Sequence of protein 2:
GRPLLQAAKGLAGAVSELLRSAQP

Residue-level contacts at the interface:
Residue A51 in protein 1 is in contact with residue A14 in protein 2 (closest heavy-atom distance 3.9 Å).
Residue A51 in protein 1 interacts with residue L11 in protein 2 (closest heavy-atom distance 3.6 Å).
Residue T9 in protein 1 is in contact with residue L5 in protein 2 (closest heavy-atom distance 4.0 Å).
Residue A47 in protein 1 contacts residue A14 in protein 2 (closest heavy-atom distance 4.1 Å).
Residue V48 in protein 1 is in contact with residue A14 in protein 2 (closest heavy-atom distance 3.6 Å).
Residue A37 in protein 1 interacts with residue P24 in protein 2 (closest heavy-atom distance 3.3 Å).
Residue T120 in protein 1 interacts with residue L11 in protein 2 (closest heavy-atom distance 3.4 Å).
Residue F127 in protein 1 interacts with residue G1 in protein 2 (closest heavy-atom distance 3.6 Å).
Residue P44 in protein 1 contacts residue S21 in protein 2 (closest heavy-atom distance 4.1 Å).
Residue I116 in protein 1 contacts residue L11 in protein 2 (closest heavy-atom distance 3.8 Å).
Residue L55 in protein 1 is in contact with residue A8 in protein 2 (closest heavy-atom distance 3.7 Å).
Residue N54 in protein 1 contacts residue A7 in protein 2 (closest heavy-atom distance 3.9 Å).
Residue S113 in protein 1 contacts residue L19 in protein 2 (closest heavy-atom distance 3.2 Å).
Residue V45 in protein 1 is in contact with residue L18 in protein 2 (closest heavy-atom distance 3.5 Å).
Residue I13 in protein 1 contacts residue K9 in protein 2 (closest heavy-atom distance 3.9 Å).
Residue I38 in protein 1 is in contact with residue P24 in protein 2 (closest heavy-atom distance 4.1 Å).
Residue F127 in protein 1 is in contact with residue L4 in protein 2 (closest heavy-atom distance 3.8 Å).
Residue I13 in protein 1 contacts residue A12 in protein 2 (closest heavy-atom distance 3.4 Å).
Residue H28 in protein 1 contacts residue P24 in protein 2 (closest heavy-atom distance 4.0 Å).
Residue T120 in protein 1 is in contact with residue A8 in protein 2 (closest heavy-atom distance 4.1 Å).
Residue L41 in protein 1 contacts residue L18 in protein 2 (closest heavy-atom distance 4.0 Å).
Residue M27 in protein 1 is in contact with residue Q23 in protein 2 (closest heavy-atom distance 3.9 Å).
Residue L41 in protein 1 contacts residue A22 in protein 2 (closest heavy-atom distance 4.0 Å).
Residue H23 in protein 1 interacts with residue Q23 in protein 2 (closest heavy-atom distance 3.7 Å).
Residue G59 in protein 1 contacts residue L4 in protein 2 (closest heavy-atom distance 3.8 Å).
Residue L41 in protein 1 interacts with residue S21 in protein 2 (closest heavy-atom distance 3.9 Å).
Residue M27 in protein 1 contacts residue P24 in protein 2 (closest heavy-atom distance 3.9 Å).
Residue I116 in protein 1 is in contact with residue V15 in protein 2 (closest heavy-atom distance 3.8 Å).
Residue V17 in protein 1 interacts with residue V15 in protein 2 (closest heavy-atom distance 4.0 Å).
Residue P44 in protein 1 interacts with residue L18 in protein 2 (closest heavy-atom distance 3.8 Å).
Residue I13 in protein 1 is in contact with residue L5 in protein 2 (closest heavy-atom distance 3.9 Å).
Residue I38 in protein 1 interacts with residue A22 in protein 2 (closest heavy-atom distance 3.5 Å).
Residue L109 in protein 1 contacts residue L18 in protein 2 (closest heavy-atom distance 4.0 Å).
Residue V17 in protein 1 is in contact with residue A12 in protein 2 (closest heavy-atom distance 3.6 Å).
Residue I21 in protein 1 interacts with residue L19 in protein 2 (closest heavy-atom distance 3.6 Å).
Residue D34 in protein 1 contacts residue P24 in protein 2 (closest heavy-atom distance 3.3 Å).
Residue L123 in protein 1 interacts with residue L4 in protein 2 (closest heavy-atom distance 3.6 Å).
Residue L109 in protein 1 is in contact with residue A22 in protein 2 (closest heavy-atom distance 3.5 Å).
Residue V17 in protein 1 contacts residue S16 in protein 2 (closest heavy-atom distance 3.9 Å).
Residue S12 in protein 1 contacts residue K9 in protein 2 (closest heavy-atom distance 3.4 Å).
Residue L124 in protein 1 contacts residue A8 in protein 2 (closest heavy-atom distance 4.0 Å).
Residue K36 in protein 1 is in contact with residue P24 in protein 2 (closest heavy-atom distance 3.9 Å).
Residue L55 in protein 1 contacts residue L11 in protein 2 (closest heavy-atom distance 3.6 Å).
Residue V48 in protein 1 contacts residue L11 in protein 2 (closest heavy-atom distance 3.9 Å).
Residue Q20 in protein 1 is in contact with residue L19 in protein 2 (closest heavy-atom distance 3.6 Å).
Residue L55 in protein 1 interacts with residue L4 in protein 2 (closest heavy-atom distance 3.9 Å).
Residue V58 in protein 1 interacts with residue A7 in protein 2 (closest heavy-atom distance 4.1 Å).
Residue P39 in protein 1 interacts with residue S21 in protein 2 (closest heavy-atom distance 3.2 Å).
Residue I13 in protein 1 interacts with residue A8 in protein 2 (closest heavy-atom distance 4.0 Å).
Residue V58 in protein 1 interacts with residue P3 in protein 2 (closest heavy-atom distance 3.7 Å).
Residue L89 in protein 1 is in contact with residue L18 in protein 2 (closest heavy-atom distance 3.9 Å).
Residue H28 in protein 1 interacts with residue A22 in protein 2 (closest heavy-atom distance 4.1 Å).
Residue Q20 in protein 1 is in contact with residue S16 in protein 2 (closest heavy-atom distance 2.6 Å).
Residue A51 in protein 1 is in contact with residue G10 in protein 2 (closest heavy-atom distance 4.1 Å).
Residue V58 in protein 1 contacts residue L4 in protein 2 (closest heavy-atom distance 3.5 Å).
Residue V52 in protein 1 contacts residue L11 in protein 2 (closest heavy-atom distance 3.4 Å).
Residue L55 in protein 1 contacts residue A7 in protein 2 (closest heavy-atom distance 3.6 Å).
Residue V48 in protein 1 is in contact with residue V15 in protein 2 (closest heavy-atom distance 4.0 Å).
Residue V82 in protein 1 interacts with residue L11 in protein 2 (closest heavy-atom distance 4.0 Å).
Residue L124 in protein 1 interacts with residue L5 in protein 2 (closest heavy-atom distance 3.6 Å).

The following describes two proteins that form a bound complex.

Sequence of protein 1:
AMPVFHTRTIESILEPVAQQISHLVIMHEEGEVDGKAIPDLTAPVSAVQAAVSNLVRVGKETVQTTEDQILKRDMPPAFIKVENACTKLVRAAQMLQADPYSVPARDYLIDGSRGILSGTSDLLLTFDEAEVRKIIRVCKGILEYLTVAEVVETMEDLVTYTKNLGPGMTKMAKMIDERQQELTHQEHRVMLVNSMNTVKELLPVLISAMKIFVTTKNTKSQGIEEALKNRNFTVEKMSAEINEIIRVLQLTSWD